Sequence of chain A:
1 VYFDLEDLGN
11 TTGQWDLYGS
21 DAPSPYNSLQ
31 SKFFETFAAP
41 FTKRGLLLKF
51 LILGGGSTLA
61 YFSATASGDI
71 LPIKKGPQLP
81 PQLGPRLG

Sequence of chain B:
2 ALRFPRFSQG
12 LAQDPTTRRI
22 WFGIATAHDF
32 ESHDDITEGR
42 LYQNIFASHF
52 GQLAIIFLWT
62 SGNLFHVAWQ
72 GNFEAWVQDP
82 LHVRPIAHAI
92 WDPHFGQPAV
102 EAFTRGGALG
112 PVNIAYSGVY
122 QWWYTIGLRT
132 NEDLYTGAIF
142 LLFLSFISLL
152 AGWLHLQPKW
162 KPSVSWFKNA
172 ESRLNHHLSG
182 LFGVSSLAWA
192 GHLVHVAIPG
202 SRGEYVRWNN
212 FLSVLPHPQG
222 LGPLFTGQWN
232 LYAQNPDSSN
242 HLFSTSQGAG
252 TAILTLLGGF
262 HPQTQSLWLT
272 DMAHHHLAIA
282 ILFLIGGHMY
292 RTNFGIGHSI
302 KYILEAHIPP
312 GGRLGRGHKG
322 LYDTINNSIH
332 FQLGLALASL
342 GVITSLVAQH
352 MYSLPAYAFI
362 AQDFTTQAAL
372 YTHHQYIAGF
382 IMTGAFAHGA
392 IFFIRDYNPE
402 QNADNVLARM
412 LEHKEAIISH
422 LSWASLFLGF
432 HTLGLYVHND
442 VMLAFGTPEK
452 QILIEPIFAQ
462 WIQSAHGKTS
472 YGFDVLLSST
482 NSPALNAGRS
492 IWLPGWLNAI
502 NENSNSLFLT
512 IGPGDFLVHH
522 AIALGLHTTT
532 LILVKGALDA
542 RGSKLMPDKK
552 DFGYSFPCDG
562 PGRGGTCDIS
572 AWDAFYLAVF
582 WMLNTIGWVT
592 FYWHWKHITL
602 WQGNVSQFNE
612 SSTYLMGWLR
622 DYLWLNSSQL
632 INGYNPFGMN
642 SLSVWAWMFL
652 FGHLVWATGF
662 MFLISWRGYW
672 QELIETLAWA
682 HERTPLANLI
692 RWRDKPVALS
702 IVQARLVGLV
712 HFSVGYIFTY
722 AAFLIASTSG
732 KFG

These two protein chains interact to form a complex.

Contacts between the two chains:
Residue F96 in chain B interacts with residue P72 in chain A (closest heavy-atom distance 3.5 Å).
Residue K732 in chain B is in contact with residue R86 in chain A (closest heavy-atom distance 4.5 Å).
Residue R85 in chain B is in contact with residue L87 in chain A (closest heavy-atom distance 4.0 Å).
Residue L110 in chain B contacts residue P77 in chain A (closest heavy-atom distance 3.3 Å).
Residue Q98 in chain B interacts with residue K75 in chain A (closest heavy-atom distance 3.4 Å).
Residue V101 in chain B contacts residue I73 in chain A (closest heavy-atom distance 4.1 Å).
Residue P112 in chain B contacts residue P77 in chain A (closest heavy-atom distance 4.7 Å).
Residue R85 in chain B contacts residue P85 in chain A (closest heavy-atom distance 4.0 Å).
Residue W92 in chain B is in contact with residue I73 in chain A (closest heavy-atom distance 3.5 Å).
Residue E102 in chain B interacts with residue Q82 in chain A (closest heavy-atom distance 3.9 Å).
Residue L82 in chain B contacts residue L87 in chain A (closest heavy-atom distance 3.6 Å).
Residue G107 in chain B is in contact with residue G88 in chain A (closest heavy-atom distance 3.4 Å).
Residue T105 in chain B is in contact with residue Q82 in chain A (closest heavy-atom distance 4.3 Å).
Residue F733 in chain B is in contact with residue L87 in chain A (closest heavy-atom distance 4.0 Å).
Residue P81 in chain B is in contact with residue L87 in chain A (closest heavy-atom distance 4.8 Å).
Residue P94 in chain B interacts with residue L71 in chain A (closest heavy-atom distance 4.2 Å).
Residue H83 in chain B contacts residue L87 in chain A (closest heavy-atom distance 3.6 Å).
Residue W92 in chain B contacts residue S63 in chain A (closest heavy-atom distance 3.5 Å).
Residue E102 in chain B contacts residue P77 in chain A (closest heavy-atom distance 3.3 Å).
Residue T105 in chain B is in contact with residue P77 in chain A (closest heavy-atom distance 3.5 Å).
Residue R85 in chain B interacts with residue G84 in chain A (closest heavy-atom distance 3.5 Å).
Residue H83 in chain B contacts residue R86 in chain A (closest heavy-atom distance 4.0 Å).
Residue V101 in chain B is in contact with residue G76 in chain A (closest heavy-atom distance 3.5 Å).
Residue G108 in chain B interacts with residue G88 in chain A (closest heavy-atom distance 4.4 Å).
Residue E102 in chain B is in contact with residue Q78 in chain A (closest heavy-atom distance 2.4 Å).
Residue W92 in chain B contacts residue K74 in chain A (closest heavy-atom distance 3.4 Å).
Residue H83 in chain B interacts with residue G88 in chain A (closest heavy-atom distance 2.7 Å).
Residue P94 in chain B interacts with residue I73 in chain A (closest heavy-atom distance 4.2 Å).
Residue K732 in chain B contacts residue P85 in chain A (closest heavy-atom distance 3.8 Å).
Residue Q98 in chain B contacts residue G76 in chain A (closest heavy-atom distance 3.0 Å).
Residue D93 in chain B interacts with residue I73 in chain A (closest heavy-atom distance 3.9 Å).
Residue S730 in chain B is in contact with residue P85 in chain A (closest heavy-atom distance 3.7 Å).
Residue G731 in chain B interacts with residue P85 in chain A (closest heavy-atom distance 3.5 Å).
Residue V101 in chain B interacts with residue P72 in chain A (closest heavy-atom distance 3.4 Å).
Residue F96 in chain B is in contact with residue I73 in chain A (closest heavy-atom distance 4.6 Å).
Residue Q98 in chain B contacts residue Q78 in chain A (closest heavy-atom distance 4.3 Å).
Residue P686 in chain B interacts with residue Y18 in chain A (closest heavy-atom distance 4.2 Å).
Residue R106 in chain B interacts with residue G88 in chain A (closest heavy-atom distance 4.7 Å).
Residue V84 in chain B is in contact with residue G88 in chain A (closest heavy-atom distance 4.5 Å).
Residue Q98 in chain B interacts with residue P77 in chain A (closest heavy-atom distance 4.2 Å).
Residue R85 in chain B interacts with residue L83 in chain A (closest heavy-atom distance 4.4 Å).
Residue G97 in chain B contacts residue P72 in chain A (closest heavy-atom distance 3.7 Å).
Residue R85 in chain B is in contact with residue G88 in chain A (closest heavy-atom distance 3.0 Å).
Residue E102 in chain B interacts with residue L79 in chain A (closest heavy-atom distance 3.1 Å).
Residue G734 in chain B is in contact with residue R86 in chain A (closest heavy-atom distance 4.7 Å).
Residue V84 in chain B interacts with residue L87 in chain A (closest heavy-atom distance 4.0 Å).
Residue W92 in chain B interacts with residue L71 in chain A (closest heavy-atom distance 4.5 Å).
Residue G111 in chain B is in contact with residue P77 in chain A (closest heavy-atom distance 3.9 Å).
Residue Q363 in chain B interacts with residue R86 in chain A (closest heavy-atom distance 2.9 Å).
Residue P112 in chain B interacts with residue I73 in chain A (closest heavy-atom distance 3.8 Å).
Residue F733 in chain B contacts residue P85 in chain A (closest heavy-atom distance 3.4 Å).
Residue F733 in chain B is in contact with residue R86 in chain A (closest heavy-atom distance 2.6 Å).
Residue Q98 in chain B contacts residue P72 in chain A (closest heavy-atom distance 3.3 Å).
Residue E102 in chain B interacts with residue G76 in chain A (closest heavy-atom distance 4.2 Å).
Residue T105 in chain B is in contact with residue P81 in chain A (closest heavy-atom distance 4.7 Å).
Residue F365 in chain B contacts residue R86 in chain A (closest heavy-atom distance 3.7 Å).
Residue I91 in chain B interacts with residue I73 in chain A (closest heavy-atom distance 3.4 Å).
Residue V101 in chain B contacts residue P77 in chain A (closest heavy-atom distance 3.4 Å).
Residue D364 in chain B is in contact with residue R86 in chain A (closest heavy-atom distance 4.8 Å).
Residue R85 in chain B contacts residue Q82 in chain A (closest heavy-atom distance 4.5 Å).